Sequence of protein 1:
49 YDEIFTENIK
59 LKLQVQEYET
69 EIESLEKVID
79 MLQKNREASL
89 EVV

Contacts between the two chains:
Residue R84 in protein 2 is in contact with residue N83 in protein 1 (closest heavy-atom distance 3.0 Å).
Residue E74 in protein 2 interacts with residue L73 in protein 1 (closest heavy-atom distance 4.8 Å).
Residue R84 in protein 2 contacts residue S87 in protein 1 (closest heavy-atom distance 3.6 Å).
Residue I52 in protein 2 interacts with residue F53 in protein 1 (closest heavy-atom distance 4.0 Å).
Residue F53 in protein 2 is in contact with residue I52 in protein 1 (closest heavy-atom distance 4.0 Å).
Residue E55 in protein 2 interacts with residue N56 in protein 1 (closest heavy-atom distance 3.6 Å).
Residue E69 in protein 2 contacts residue I70 in protein 1 (closest heavy-atom distance 3.1 Å).
Residue I77 in protein 2 contacts residue L73 in protein 1 (closest heavy-atom distance 4.5 Å).
Residue K60 in protein 2 contacts residue E55 in protein 1 (closest heavy-atom distance 4.0 Å).
Residue V63 in protein 2 interacts with residue V63 in protein 1 (closest heavy-atom distance 3.6 Å).
Residue N56 in protein 2 contacts residue F53 in protein 1 (closest heavy-atom distance 4.9 Å).
Residue L59 in protein 2 contacts residue L59 in protein 1 (closest heavy-atom distance 3.8 Å).
Residue V63 in protein 2 contacts residue Y66 in protein 1 (closest heavy-atom distance 4.4 Å).
Residue I70 in protein 2 is in contact with residue L73 in protein 1 (closest heavy-atom distance 4.1 Å).
Residue I70 in protein 2 contacts residue Y66 in protein 1 (closest heavy-atom distance 4.0 Å).
Residue L73 in protein 2 interacts with residue L73 in protein 1 (closest heavy-atom distance 3.5 Å).
Residue V63 in protein 2 is in contact with residue Q62 in protein 1 (closest heavy-atom distance 4.4 Å).
Residue Y66 in protein 2 interacts with residue Y66 in protein 1 (closest heavy-atom distance 3.9 Å).
Residue L59 in protein 2 is in contact with residue V63 in protein 1 (closest heavy-atom distance 4.3 Å).
Residue L73 in protein 2 contacts residue I70 in protein 1 (closest heavy-atom distance 4.5 Å).
Residue I52 in protein 2 is in contact with residue I52 in protein 1 (closest heavy-atom distance 4.0 Å).
Residue K60 in protein 2 contacts residue L59 in protein 1 (closest heavy-atom distance 3.5 Å).
Residue N56 in protein 2 interacts with residue E55 in protein 1 (closest heavy-atom distance 3.1 Å).
Residue I52 in protein 2 is in contact with residue N56 in protein 1 (closest heavy-atom distance 3.0 Å).
Residue L73 in protein 2 contacts residue E74 in protein 1 (closest heavy-atom distance 4.3 Å).
Residue I70 in protein 2 interacts with residue I70 in protein 1 (closest heavy-atom distance 3.6 Å).
Residue R84 in protein 2 contacts residue R84 in protein 1 (closest heavy-atom distance 3.2 Å).
Residue Q62 in protein 2 interacts with residue V63 in protein 1 (closest heavy-atom distance 4.1 Å).
Residue I77 in protein 2 is in contact with residue V76 in protein 1 (closest heavy-atom distance 3.9 Å).
Residue R84 in protein 2 is in contact with residue L80 in protein 1 (closest heavy-atom distance 3.9 Å).
Residue N56 in protein 2 is in contact with residue I52 in protein 1 (closest heavy-atom distance 2.9 Å).
Residue N56 in protein 2 interacts with residue N56 in protein 1 (closest heavy-atom distance 3.0 Å).
Residue I77 in protein 2 is in contact with residue I77 in protein 1 (closest heavy-atom distance 4.9 Å).
Residue E67 in protein 2 is in contact with residue Y66 in protein 1 (closest heavy-atom distance 2.5 Å).
Residue Y66 in protein 2 is in contact with residue E67 in protein 1 (closest heavy-atom distance 2.9 Å).
Residue L59 in protein 2 interacts with residue K60 in protein 1 (closest heavy-atom distance 3.8 Å).
Residue V63 in protein 2 interacts with residue L59 in protein 1 (closest heavy-atom distance 3.9 Å).
Residue Y66 in protein 2 contacts residue V63 in protein 1 (closest heavy-atom distance 3.5 Å).
Residue L73 in protein 2 interacts with residue I77 in protein 1 (closest heavy-atom distance 4.2 Å).
Residue L80 in protein 2 contacts residue L80 in protein 1 (closest heavy-atom distance 3.4 Å).
Residue Y66 in protein 2 contacts residue I70 in protein 1 (closest heavy-atom distance 3.8 Å).
Residue N56 in protein 2 contacts residue L59 in protein 1 (closest heavy-atom distance 4.1 Å).
Residue I70 in protein 2 interacts with residue E69 in protein 1 (closest heavy-atom distance 3.7 Å).
Residue V76 in protein 2 interacts with residue I77 in protein 1 (closest heavy-atom distance 4.2 Å).

This data describes a binding interaction between two proteins.

Sequence of protein 2:
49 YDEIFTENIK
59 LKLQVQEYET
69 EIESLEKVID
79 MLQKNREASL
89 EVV